Sequence of chain A:
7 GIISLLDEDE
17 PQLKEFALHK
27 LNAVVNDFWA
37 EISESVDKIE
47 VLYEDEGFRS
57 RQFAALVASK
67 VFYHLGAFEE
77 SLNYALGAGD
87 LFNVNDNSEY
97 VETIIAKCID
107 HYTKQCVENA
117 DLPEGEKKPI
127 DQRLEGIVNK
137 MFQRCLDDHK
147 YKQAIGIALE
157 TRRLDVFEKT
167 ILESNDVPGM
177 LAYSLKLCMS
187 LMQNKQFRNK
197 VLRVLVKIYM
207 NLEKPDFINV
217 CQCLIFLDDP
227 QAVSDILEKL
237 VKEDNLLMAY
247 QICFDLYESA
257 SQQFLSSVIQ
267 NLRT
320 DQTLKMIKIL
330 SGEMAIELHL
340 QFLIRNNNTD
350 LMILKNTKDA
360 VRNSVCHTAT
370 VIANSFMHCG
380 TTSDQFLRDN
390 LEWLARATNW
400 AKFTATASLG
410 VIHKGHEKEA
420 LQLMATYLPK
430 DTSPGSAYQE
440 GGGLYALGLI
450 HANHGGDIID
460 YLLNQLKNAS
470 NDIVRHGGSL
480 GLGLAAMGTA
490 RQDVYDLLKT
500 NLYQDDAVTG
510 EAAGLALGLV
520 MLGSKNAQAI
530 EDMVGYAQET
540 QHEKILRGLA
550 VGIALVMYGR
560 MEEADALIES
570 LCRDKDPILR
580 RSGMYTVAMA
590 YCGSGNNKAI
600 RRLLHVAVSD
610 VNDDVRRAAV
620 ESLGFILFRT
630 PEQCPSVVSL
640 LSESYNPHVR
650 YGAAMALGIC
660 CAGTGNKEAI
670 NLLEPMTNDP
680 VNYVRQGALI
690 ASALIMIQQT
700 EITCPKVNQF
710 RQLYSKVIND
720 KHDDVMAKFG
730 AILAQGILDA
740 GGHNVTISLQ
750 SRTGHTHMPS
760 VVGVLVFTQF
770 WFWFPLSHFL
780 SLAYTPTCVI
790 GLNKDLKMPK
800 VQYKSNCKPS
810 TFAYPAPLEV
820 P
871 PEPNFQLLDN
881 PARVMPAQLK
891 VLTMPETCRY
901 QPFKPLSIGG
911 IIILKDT

Sequence of chain B:
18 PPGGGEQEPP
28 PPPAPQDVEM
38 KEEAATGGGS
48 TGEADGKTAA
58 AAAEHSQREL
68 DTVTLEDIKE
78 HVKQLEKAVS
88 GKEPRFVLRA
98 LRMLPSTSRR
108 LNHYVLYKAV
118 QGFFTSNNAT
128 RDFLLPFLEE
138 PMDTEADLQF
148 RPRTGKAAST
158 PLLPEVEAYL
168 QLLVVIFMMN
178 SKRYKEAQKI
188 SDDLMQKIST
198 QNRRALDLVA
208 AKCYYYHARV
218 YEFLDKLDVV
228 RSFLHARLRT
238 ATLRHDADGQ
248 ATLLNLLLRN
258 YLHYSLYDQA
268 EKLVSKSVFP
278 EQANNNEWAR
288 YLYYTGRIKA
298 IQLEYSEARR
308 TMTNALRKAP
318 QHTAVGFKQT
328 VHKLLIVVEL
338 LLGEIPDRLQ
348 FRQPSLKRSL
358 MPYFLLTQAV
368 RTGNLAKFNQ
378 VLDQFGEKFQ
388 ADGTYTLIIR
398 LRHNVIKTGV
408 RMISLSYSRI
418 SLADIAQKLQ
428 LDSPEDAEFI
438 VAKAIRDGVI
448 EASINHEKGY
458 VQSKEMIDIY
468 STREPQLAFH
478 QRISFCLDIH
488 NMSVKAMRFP

These two protein chains interact to form a complex.

Contacts between the two chains:
Residue E37 in chain A interacts with residue Y264 in chain B (closest heavy-atom distance 4.0 Å).
Residue L71 in chain A interacts with residue S272 in chain B (closest heavy-atom distance 4.9 Å).
Residue F34 in chain A contacts residue L263 in chain B (closest heavy-atom distance 3.3 Å).
Residue L71 in chain A is in contact with residue V271 in chain B (closest heavy-atom distance 3.9 Å).
Residue A36 in chain A is in contact with residue E268 in chain B (closest heavy-atom distance 4.4 Å).
Residue E95 in chain A contacts residue R236 in chain B (closest heavy-atom distance 4.9 Å).
Residue H70 in chain A interacts with residue H232 in chain B (closest heavy-atom distance 3.7 Å).
Residue A36 in chain A contacts residue Y264 in chain B (closest heavy-atom distance 3.0 Å).
Residue A36 in chain A contacts residue D265 in chain B (closest heavy-atom distance 4.3 Å).
Residue H70 in chain A is in contact with residue E268 in chain B (closest heavy-atom distance 4.1 Å).
Residue G72 in chain A contacts residue V271 in chain B (closest heavy-atom distance 4.9 Å).